Contacts between the two chains:
Residue R55 in protein 2 contacts residue V9 in protein 1 (closest heavy-atom distance 3.5 Å).

This data describes a binding interaction between two proteins.

Sequence of protein 1:
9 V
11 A

Sequence of protein 2:
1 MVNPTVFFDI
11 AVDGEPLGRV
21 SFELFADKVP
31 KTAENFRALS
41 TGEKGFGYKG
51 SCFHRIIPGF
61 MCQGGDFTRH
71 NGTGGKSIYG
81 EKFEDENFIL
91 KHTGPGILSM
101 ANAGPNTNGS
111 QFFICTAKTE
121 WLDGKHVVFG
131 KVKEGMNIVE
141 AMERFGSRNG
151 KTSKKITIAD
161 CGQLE